Sequence of protein 2:
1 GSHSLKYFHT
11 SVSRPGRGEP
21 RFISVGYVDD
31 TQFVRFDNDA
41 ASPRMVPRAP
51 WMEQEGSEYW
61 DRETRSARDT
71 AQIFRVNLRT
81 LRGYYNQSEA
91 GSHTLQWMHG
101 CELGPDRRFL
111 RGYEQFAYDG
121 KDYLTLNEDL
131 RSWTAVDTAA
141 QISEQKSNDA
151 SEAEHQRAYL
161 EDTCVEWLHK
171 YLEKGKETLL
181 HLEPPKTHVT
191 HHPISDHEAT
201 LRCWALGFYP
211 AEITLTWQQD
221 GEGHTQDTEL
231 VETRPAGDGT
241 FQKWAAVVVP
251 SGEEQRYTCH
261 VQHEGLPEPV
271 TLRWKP

Sequence of protein 1:
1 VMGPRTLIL

Residue-level contacts at the interface:
Residue S147 in protein 2 is in contact with residue L7 in protein 1 (closest heavy-atom distance 3.5 Å).
Residue E63 in protein 2 contacts residue M2 in protein 1 (closest heavy-atom distance 3.0 Å).
Residue W167 in protein 2 interacts with residue V1 in protein 1 (closest heavy-atom distance 3.4 Å).
Residue R62 in protein 2 interacts with residue V1 in protein 1 (closest heavy-atom distance 3.6 Å).
Residue Y84 in protein 2 is in contact with residue L9 in protein 1 (closest heavy-atom distance 2.7 Å).
Residue L124 in protein 2 interacts with residue L9 in protein 1 (closest heavy-atom distance 4.7 Å).
Residue H155 in protein 2 is in contact with residue R5 in protein 1 (closest heavy-atom distance 3.8 Å).
Residue I73 in protein 2 interacts with residue L7 in protein 1 (closest heavy-atom distance 3.6 Å).
Residue D69 in protein 2 is in contact with residue P4 in protein 1 (closest heavy-atom distance 4.9 Å).
Residue Q156 in protein 2 interacts with residue T6 in protein 1 (closest heavy-atom distance 4.0 Å).
Residue L124 in protein 2 is in contact with residue L7 in protein 1 (closest heavy-atom distance 4.0 Å).
Residue N77 in protein 2 is in contact with residue L9 in protein 1 (closest heavy-atom distance 2.8 Å).
Residue T70 in protein 2 contacts residue M2 in protein 1 (closest heavy-atom distance 3.5 Å).
Residue K146 in protein 2 interacts with residue I8 in protein 1 (closest heavy-atom distance 4.5 Å).
Residue T163 in protein 2 is in contact with residue V1 in protein 1 (closest heavy-atom distance 3.9 Å).
Residue L81 in protein 2 is in contact with residue L9 in protein 1 (closest heavy-atom distance 4.7 Å).
Residue W133 in protein 2 contacts residue L7 in protein 1 (closest heavy-atom distance 3.3 Å).
Residue K146 in protein 2 is in contact with residue L9 in protein 1 (closest heavy-atom distance 3.3 Å).
Residue I73 in protein 2 interacts with residue I8 in protein 1 (closest heavy-atom distance 3.6 Å).
Residue H99 in protein 2 is in contact with residue G3 in protein 1 (closest heavy-atom distance 4.5 Å).
Residue S147 in protein 2 contacts residue I8 in protein 1 (closest heavy-atom distance 4.4 Å).
Residue E152 in protein 2 interacts with residue T6 in protein 1 (closest heavy-atom distance 4.3 Å).
Residue Y159 in protein 2 contacts residue V1 in protein 1 (closest heavy-atom distance 2.6 Å).
Residue S66 in protein 2 interacts with residue G3 in protein 1 (closest heavy-atom distance 3.8 Å).
Residue F116 in protein 2 contacts residue L9 in protein 1 (closest heavy-atom distance 4.2 Å).
Residue Y159 in protein 2 interacts with residue M2 in protein 1 (closest heavy-atom distance 3.5 Å).
Residue W97 in protein 2 is in contact with residue R5 in protein 1 (closest heavy-atom distance 4.7 Å).
Residue H99 in protein 2 contacts residue M2 in protein 1 (closest heavy-atom distance 4.6 Å).
Residue F116 in protein 2 contacts residue T6 in protein 1 (closest heavy-atom distance 3.8 Å).
Residue W97 in protein 2 interacts with residue T6 in protein 1 (closest heavy-atom distance 3.4 Å).
Residue L95 in protein 2 contacts residue L9 in protein 1 (closest heavy-atom distance 4.3 Å).
Residue Y171 in protein 2 is in contact with residue V1 in protein 1 (closest heavy-atom distance 2.5 Å).
Residue S143 in protein 2 interacts with residue L9 in protein 1 (closest heavy-atom distance 2.6 Å).
Residue L5 in protein 2 interacts with residue V1 in protein 1 (closest heavy-atom distance 4.2 Å).
Residue Y7 in protein 2 interacts with residue M2 in protein 1 (closest heavy-atom distance 3.6 Å).
Residue S66 in protein 2 is in contact with residue P4 in protein 1 (closest heavy-atom distance 4.0 Å).
Residue T70 in protein 2 is in contact with residue G3 in protein 1 (closest heavy-atom distance 4.6 Å).
Residue E63 in protein 2 interacts with residue V1 in protein 1 (closest heavy-atom distance 3.2 Å).
Residue M45 in protein 2 contacts residue M2 in protein 1 (closest heavy-atom distance 3.9 Å).
Residue T80 in protein 2 interacts with residue L9 in protein 1 (closest heavy-atom distance 3.6 Å).
Residue Y7 in protein 2 interacts with residue V1 in protein 1 (closest heavy-atom distance 3.2 Å).
Residue E152 in protein 2 contacts residue L7 in protein 1 (closest heavy-atom distance 3.3 Å).
Residue Y59 in protein 2 interacts with residue V1 in protein 1 (closest heavy-atom distance 3.8 Å).
Residue Y123 in protein 2 contacts residue L9 in protein 1 (closest heavy-atom distance 4.0 Å).
Residue N77 in protein 2 interacts with residue L7 in protein 1 (closest heavy-atom distance 2.9 Å).
Residue N77 in protein 2 is in contact with residue I8 in protein 1 (closest heavy-atom distance 3.7 Å).
Residue H9 in protein 2 interacts with residue M2 in protein 1 (closest heavy-atom distance 3.6 Å).
Residue A67 in protein 2 contacts residue M2 in protein 1 (closest heavy-atom distance 3.9 Å).
Residue F74 in protein 2 is in contact with residue T6 in protein 1 (closest heavy-atom distance 3.5 Å).
Residue Q156 in protein 2 is in contact with residue R5 in protein 1 (closest heavy-atom distance 3.0 Å).
Residue Y159 in protein 2 interacts with residue P4 in protein 1 (closest heavy-atom distance 4.4 Å).
Residue S66 in protein 2 is in contact with residue M2 in protein 1 (closest heavy-atom distance 4.0 Å).
Residue S147 in protein 2 is in contact with residue L9 in protein 1 (closest heavy-atom distance 4.8 Å).
Residue S24 in protein 2 contacts residue M2 in protein 1 (closest heavy-atom distance 4.3 Å).
Residue Y159 in protein 2 interacts with residue G3 in protein 1 (closest heavy-atom distance 3.4 Å).
Residue E152 in protein 2 contacts residue R5 in protein 1 (closest heavy-atom distance 3.0 Å).
Residue T70 in protein 2 contacts residue T6 in protein 1 (closest heavy-atom distance 4.0 Å).
Residue Q156 in protein 2 is in contact with residue L7 in protein 1 (closest heavy-atom distance 3.9 Å).
Residue F116 in protein 2 is in contact with residue L7 in protein 1 (closest heavy-atom distance 3.9 Å).
Residue I73 in protein 2 contacts residue T6 in protein 1 (closest heavy-atom distance 3.5 Å).

This data describes a binding interaction between two proteins.